Residue-level contacts at the interface:
Residue K34 in chain A interacts with residue Q17 in chain B (closest heavy-atom distance 3.4 Å).
Residue Q523 in chain A is in contact with residue D10 in chain B (closest heavy-atom distance 4.5 Å).
Residue K34 in chain A is in contact with residue E14 in chain B (closest heavy-atom distance 3.6 Å).
Residue K34 in chain A contacts residue K18 in chain B (closest heavy-atom distance 3.4 Å).

Sequence of chain B:
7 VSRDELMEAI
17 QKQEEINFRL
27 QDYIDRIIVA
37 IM

Sequence of chain A:
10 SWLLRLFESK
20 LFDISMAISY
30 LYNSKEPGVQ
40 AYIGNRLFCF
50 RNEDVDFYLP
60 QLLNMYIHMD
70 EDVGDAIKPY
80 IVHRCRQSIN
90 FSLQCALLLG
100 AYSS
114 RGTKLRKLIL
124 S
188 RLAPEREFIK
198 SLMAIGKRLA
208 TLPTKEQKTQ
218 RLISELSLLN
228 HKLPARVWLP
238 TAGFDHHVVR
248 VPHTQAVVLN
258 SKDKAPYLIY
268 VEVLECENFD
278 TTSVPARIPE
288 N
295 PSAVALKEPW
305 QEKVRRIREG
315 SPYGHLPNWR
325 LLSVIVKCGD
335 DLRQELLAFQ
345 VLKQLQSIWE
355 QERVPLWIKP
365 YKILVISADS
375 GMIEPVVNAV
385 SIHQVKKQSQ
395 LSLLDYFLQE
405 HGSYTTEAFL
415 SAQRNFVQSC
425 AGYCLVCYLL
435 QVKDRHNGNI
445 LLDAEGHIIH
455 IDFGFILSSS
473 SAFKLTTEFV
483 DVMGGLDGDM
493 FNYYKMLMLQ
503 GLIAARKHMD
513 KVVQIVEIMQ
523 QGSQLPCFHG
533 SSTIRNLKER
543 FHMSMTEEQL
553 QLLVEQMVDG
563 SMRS

This data describes a binding interaction between two proteins.